Sequence of protein 2:
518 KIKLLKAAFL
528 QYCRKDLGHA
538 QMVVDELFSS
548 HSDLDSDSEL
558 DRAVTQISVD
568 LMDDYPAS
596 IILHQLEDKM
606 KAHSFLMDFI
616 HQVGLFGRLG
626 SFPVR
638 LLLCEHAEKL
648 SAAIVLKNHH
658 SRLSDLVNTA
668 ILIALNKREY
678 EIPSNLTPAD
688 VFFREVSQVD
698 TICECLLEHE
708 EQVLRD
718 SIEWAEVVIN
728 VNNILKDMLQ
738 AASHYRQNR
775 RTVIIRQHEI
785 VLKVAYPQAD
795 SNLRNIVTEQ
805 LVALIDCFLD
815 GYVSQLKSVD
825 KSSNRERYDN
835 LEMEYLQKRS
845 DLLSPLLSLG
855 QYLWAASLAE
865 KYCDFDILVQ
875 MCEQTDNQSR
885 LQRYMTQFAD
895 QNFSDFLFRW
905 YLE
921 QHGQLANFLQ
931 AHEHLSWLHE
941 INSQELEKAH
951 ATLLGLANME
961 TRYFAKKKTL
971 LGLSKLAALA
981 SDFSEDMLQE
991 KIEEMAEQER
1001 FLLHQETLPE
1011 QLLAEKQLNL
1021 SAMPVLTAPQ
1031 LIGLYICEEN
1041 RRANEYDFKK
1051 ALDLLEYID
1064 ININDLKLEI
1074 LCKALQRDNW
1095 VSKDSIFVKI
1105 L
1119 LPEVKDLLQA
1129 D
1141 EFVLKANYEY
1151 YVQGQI

These two protein chains interact to form a complex.

Residue-level contacts at the interface:
Residue R101 in protein 1 is in contact with residue S553 in protein 2 (closest heavy-atom distance 1.9 Å).
Residue N149 in protein 1 is in contact with residue D550 in protein 2 (closest heavy-atom distance 1.6 Å).
Residue Q148 in protein 1 is in contact with residue F545 in protein 2 (closest heavy-atom distance 1.9 Å).
Residue P169 in protein 1 interacts with residue D558 in protein 2 (closest heavy-atom distance 0.9 Å).
Residue V97 in protein 1 contacts residue S549 in protein 2 (closest heavy-atom distance 2.8 Å).
Residue N126 in protein 1 interacts with residue D554 in protein 2 (closest heavy-atom distance 2.9 Å).
Residue V193 in protein 1 interacts with residue F621 in protein 2 (closest heavy-atom distance 2.0 Å).
Residue F102 in protein 1 is in contact with residue S553 in protein 2 (closest heavy-atom distance 3.3 Å).
Residue T147 in protein 1 is in contact with residue S547 in protein 2 (closest heavy-atom distance 2.6 Å).
Residue R171 in protein 1 is in contact with residue R623 in protein 2 (closest heavy-atom distance 3.1 Å).
Residue K192 in protein 1 contacts residue G622 in protein 2 (closest heavy-atom distance 2.9 Å).
Residue T147 in protein 1 contacts residue S546 in protein 2 (closest heavy-atom distance 0.9 Å).
Residue N149 in protein 1 interacts with residue S546 in protein 2 (closest heavy-atom distance 0.8 Å).
Residue S170 in protein 1 contacts residue L624 in protein 2 (closest heavy-atom distance 3.1 Å).
Residue R150 in protein 1 interacts with residue H548 in protein 2 (closest heavy-atom distance 2.1 Å).
Residue Y173 in protein 1 interacts with residue R559 in protein 2 (closest heavy-atom distance 2.0 Å).
Residue D488 in protein 1 interacts with residue S827 in protein 2 (closest heavy-atom distance 3.2 Å).
Residue N149 in protein 1 interacts with residue F545 in protein 2 (closest heavy-atom distance 2.8 Å).
Residue L489 in protein 1 is in contact with residue N828 in protein 2 (closest heavy-atom distance 3.1 Å).
Residue D488 in protein 1 is in contact with residue N828 in protein 2 (closest heavy-atom distance 2.8 Å).
Residue S170 in protein 1 is in contact with residue D558 in protein 2 (closest heavy-atom distance 2.1 Å).
Residue P169 in protein 1 interacts with residue L557 in protein 2 (closest heavy-atom distance 2.5 Å).
Residue M172 in protein 1 contacts residue S555 in protein 2 (closest heavy-atom distance 2.1 Å).
Residue Q148 in protein 1 contacts residue L544 in protein 2 (closest heavy-atom distance 2.2 Å).
Residue V97 in protein 1 contacts residue L551 in protein 2 (closest heavy-atom distance 2.1 Å).
Residue N125 in protein 1 is in contact with residue S555 in protein 2 (closest heavy-atom distance 0.3 Å).
Residue R150 in protein 1 interacts with residue S547 in protein 2 (closest heavy-atom distance 0.3 Å).
Residue R101 in protein 1 interacts with residue L551 in protein 2 (closest heavy-atom distance 3.1 Å).
Residue V193 in protein 1 contacts residue G622 in protein 2 (closest heavy-atom distance 2.7 Å).
Residue R101 in protein 1 is in contact with residue D552 in protein 2 (closest heavy-atom distance 2.9 Å).
Residue R99 in protein 1 is in contact with residue L551 in protein 2 (closest heavy-atom distance 3.3 Å).
Residue R174 in protein 1 is in contact with residue L624 in protein 2 (closest heavy-atom distance 1.3 Å).
Residue Q148 in protein 1 contacts residue D542 in protein 2 (closest heavy-atom distance 2.5 Å).
Residue N125 in protein 1 interacts with residue E556 in protein 2 (closest heavy-atom distance 2.0 Å).
Residue R150 in protein 1 is in contact with residue D550 in protein 2 (closest heavy-atom distance 2.8 Å).
Residue V89 in protein 1 is in contact with residue L551 in protein 2 (closest heavy-atom distance 3.4 Å).
Residue R174 in protein 1 contacts residue G625 in protein 2 (closest heavy-atom distance 3.1 Å).
Residue S170 in protein 1 contacts residue R623 in protein 2 (closest heavy-atom distance 0.8 Å).
Residue N149 in protein 1 interacts with residue S547 in protein 2 (closest heavy-atom distance 2.3 Å).
Residue D194 in protein 1 contacts residue F621 in protein 2 (closest heavy-atom distance 2.8 Å).
Residue M172 in protein 1 contacts residue D554 in protein 2 (closest heavy-atom distance 1.2 Å).
Residue S170 in protein 1 interacts with residue G622 in protein 2 (closest heavy-atom distance 2.7 Å).
Residue Y173 in protein 1 is in contact with residue D558 in protein 2 (closest heavy-atom distance 3.4 Å).
Residue V151 in protein 1 contacts residue D552 in protein 2 (closest heavy-atom distance 2.8 Å).
Residue Y173 in protein 1 is in contact with residue L624 in protein 2 (closest heavy-atom distance 2.9 Å).
Residue F195 in protein 1 is in contact with residue F621 in protein 2 (closest heavy-atom distance 1.8 Å).
Residue T147 in protein 1 interacts with residue V541 in protein 2 (closest heavy-atom distance 3.2 Å).
Residue R150 in protein 1 is in contact with residue S546 in protein 2 (closest heavy-atom distance 1.6 Å).
Residue Y173 in protein 1 contacts residue D554 in protein 2 (closest heavy-atom distance 2.5 Å).
Residue Q148 in protein 1 is in contact with residue S547 in protein 2 (closest heavy-atom distance 2.2 Å).
Residue T147 in protein 1 interacts with residue F545 in protein 2 (closest heavy-atom distance 0.5 Å).
Residue N126 in protein 1 interacts with residue S555 in protein 2 (closest heavy-atom distance 1.4 Å).
Residue S490 in protein 1 is in contact with residue N828 in protein 2 (closest heavy-atom distance 3.2 Å).
Residue Q148 in protein 1 interacts with residue E543 in protein 2 (closest heavy-atom distance 1.2 Å).
Residue V97 in protein 1 contacts residue D550 in protein 2 (closest heavy-atom distance 2.7 Å).
Residue V151 in protein 1 is in contact with residue S547 in protein 2 (closest heavy-atom distance 2.1 Å).
Residue R174 in protein 1 is in contact with residue R623 in protein 2 (closest heavy-atom distance 3.3 Å).
Residue T147 in protein 1 interacts with residue L544 in protein 2 (closest heavy-atom distance 1.9 Å).
Residue Q148 in protein 1 contacts residue S546 in protein 2 (closest heavy-atom distance 0.9 Å).
Residue P169 in protein 1 contacts residue D554 in protein 2 (closest heavy-atom distance 2.7 Å).

Sequence of protein 1:
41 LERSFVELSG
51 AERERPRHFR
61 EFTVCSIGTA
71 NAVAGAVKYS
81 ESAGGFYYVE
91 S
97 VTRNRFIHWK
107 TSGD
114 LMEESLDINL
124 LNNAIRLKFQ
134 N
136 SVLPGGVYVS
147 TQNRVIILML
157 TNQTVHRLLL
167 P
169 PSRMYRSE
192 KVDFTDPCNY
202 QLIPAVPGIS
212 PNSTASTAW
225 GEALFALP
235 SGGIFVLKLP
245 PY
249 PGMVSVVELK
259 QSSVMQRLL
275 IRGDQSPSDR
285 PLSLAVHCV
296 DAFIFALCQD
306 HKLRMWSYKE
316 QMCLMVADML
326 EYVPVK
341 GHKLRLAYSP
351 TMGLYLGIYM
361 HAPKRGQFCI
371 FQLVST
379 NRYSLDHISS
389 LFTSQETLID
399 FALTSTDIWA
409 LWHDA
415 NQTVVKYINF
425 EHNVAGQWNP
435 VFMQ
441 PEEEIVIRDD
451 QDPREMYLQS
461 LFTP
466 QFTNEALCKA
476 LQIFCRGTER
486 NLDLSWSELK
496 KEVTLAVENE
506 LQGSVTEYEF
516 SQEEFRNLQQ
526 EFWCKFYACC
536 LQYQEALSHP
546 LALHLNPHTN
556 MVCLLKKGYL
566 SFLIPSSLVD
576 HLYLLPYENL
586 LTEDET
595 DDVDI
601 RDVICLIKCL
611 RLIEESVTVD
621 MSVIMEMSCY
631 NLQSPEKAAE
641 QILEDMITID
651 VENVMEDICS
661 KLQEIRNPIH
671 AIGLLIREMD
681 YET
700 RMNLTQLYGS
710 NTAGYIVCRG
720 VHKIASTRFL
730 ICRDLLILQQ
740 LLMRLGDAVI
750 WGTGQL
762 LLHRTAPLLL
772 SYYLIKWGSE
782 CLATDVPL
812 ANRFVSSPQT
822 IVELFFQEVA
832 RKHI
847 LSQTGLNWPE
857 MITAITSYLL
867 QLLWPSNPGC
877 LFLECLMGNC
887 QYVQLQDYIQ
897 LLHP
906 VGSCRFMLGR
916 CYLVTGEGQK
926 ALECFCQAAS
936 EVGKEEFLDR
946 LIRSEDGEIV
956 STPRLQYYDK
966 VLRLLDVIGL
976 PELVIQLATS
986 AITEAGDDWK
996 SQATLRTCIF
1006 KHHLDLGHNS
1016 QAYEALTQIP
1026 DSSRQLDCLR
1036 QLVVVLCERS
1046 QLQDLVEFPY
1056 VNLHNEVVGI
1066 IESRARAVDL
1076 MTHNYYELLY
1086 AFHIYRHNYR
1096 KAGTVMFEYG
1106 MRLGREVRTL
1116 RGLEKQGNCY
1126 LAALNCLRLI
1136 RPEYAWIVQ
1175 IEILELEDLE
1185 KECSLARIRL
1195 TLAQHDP